Sequence of protein 1:
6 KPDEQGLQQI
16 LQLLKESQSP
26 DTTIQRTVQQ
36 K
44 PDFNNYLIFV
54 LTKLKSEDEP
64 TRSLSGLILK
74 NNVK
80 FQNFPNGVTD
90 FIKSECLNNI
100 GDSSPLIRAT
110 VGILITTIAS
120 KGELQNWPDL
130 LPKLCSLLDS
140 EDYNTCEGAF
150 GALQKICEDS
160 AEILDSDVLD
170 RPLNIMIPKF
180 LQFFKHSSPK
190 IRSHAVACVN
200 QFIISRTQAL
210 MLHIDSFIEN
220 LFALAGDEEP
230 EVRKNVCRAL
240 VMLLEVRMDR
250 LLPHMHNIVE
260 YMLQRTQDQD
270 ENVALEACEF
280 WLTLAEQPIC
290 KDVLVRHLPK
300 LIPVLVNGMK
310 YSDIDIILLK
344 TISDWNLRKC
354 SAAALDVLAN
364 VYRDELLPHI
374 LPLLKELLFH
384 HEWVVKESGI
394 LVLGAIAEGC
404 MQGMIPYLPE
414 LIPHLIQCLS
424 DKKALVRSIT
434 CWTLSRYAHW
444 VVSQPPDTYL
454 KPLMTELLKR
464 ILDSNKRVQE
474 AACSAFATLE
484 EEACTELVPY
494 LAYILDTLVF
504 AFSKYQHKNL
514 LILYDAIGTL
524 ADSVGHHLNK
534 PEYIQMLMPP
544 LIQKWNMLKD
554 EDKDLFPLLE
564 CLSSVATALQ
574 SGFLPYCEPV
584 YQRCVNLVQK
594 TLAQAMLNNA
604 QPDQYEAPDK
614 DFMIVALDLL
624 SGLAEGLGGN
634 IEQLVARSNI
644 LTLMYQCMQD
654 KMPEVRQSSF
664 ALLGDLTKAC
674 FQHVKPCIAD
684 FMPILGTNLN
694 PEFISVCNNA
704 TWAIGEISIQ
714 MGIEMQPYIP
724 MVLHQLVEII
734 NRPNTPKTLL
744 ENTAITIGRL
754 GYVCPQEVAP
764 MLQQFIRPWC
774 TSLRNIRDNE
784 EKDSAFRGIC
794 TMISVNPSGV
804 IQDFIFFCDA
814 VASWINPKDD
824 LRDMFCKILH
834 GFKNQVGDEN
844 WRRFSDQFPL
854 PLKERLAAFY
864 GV

Sequence of protein 2:
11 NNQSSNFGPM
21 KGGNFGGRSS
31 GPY

The following describes two proteins that form a bound complex.

Residue-level contacts at the interface:
Residue E784 in protein 1 interacts with residue F17 in protein 2 (closest heavy-atom distance 3.4 Å).
Residue E744 in protein 1 interacts with residue N16 in protein 2 (closest heavy-atom distance 2.8 Å).
Residue A480 in protein 1 interacts with residue R28 in protein 2 (closest heavy-atom distance 3.8 Å).
Residue N745 in protein 1 interacts with residue N16 in protein 2 (closest heavy-atom distance 3.6 Å).
Residue E484 in protein 1 is in contact with residue R28 in protein 2 (closest heavy-atom distance 2.8 Å).
Residue R777 in protein 1 contacts residue N11 in protein 2 (closest heavy-atom distance 3.5 Å).
Residue N778 in protein 1 is in contact with residue Q13 in protein 2 (closest heavy-atom distance 2.9 Å).
Residue S477 in protein 1 contacts residue S29 in protein 2 (closest heavy-atom distance 2.8 Å).
Residue I779 in protein 1 interacts with residue S15 in protein 2 (closest heavy-atom distance 3.6 Å).
Residue K352 in protein 1 interacts with residue P32 in protein 2 (closest heavy-atom distance 3.4 Å).
Residue N745 in protein 1 contacts residue G18 in protein 2 (closest heavy-atom distance 3.1 Å).
Residue I515 in protein 1 contacts residue G27 in protein 2 (closest heavy-atom distance 3.5 Å).
Residue N782 in protein 1 contacts residue S15 in protein 2 (closest heavy-atom distance 3.7 Å).
Residue I432 in protein 1 interacts with residue P32 in protein 2 (closest heavy-atom distance 3.7 Å).
Residue D518 in protein 1 is in contact with residue G27 in protein 2 (closest heavy-atom distance 3.6 Å).
Residue R780 in protein 1 contacts residue Q13 in protein 2 (closest heavy-atom distance 2.7 Å).
Residue R752 in protein 1 is in contact with residue F17 in protein 2 (closest heavy-atom distance 3.5 Å).
Residue I779 in protein 1 interacts with residue Q13 in protein 2 (closest heavy-atom distance 3.7 Å).
Residue D518 in protein 1 contacts residue R28 in protein 2 (closest heavy-atom distance 2.8 Å).
Residue Q660 in protein 1 is in contact with residue G22 in protein 2 (closest heavy-atom distance 3.3 Å).
Residue A356 in protein 1 interacts with residue Y33 in protein 2 (closest heavy-atom distance 3.7 Å).
Residue D614 in protein 1 interacts with residue F25 in protein 2 (closest heavy-atom distance 3.1 Å).
Residue A664 in protein 1 is in contact with residue P19 in protein 2 (closest heavy-atom distance 3.8 Å).
Residue P560 in protein 1 is in contact with residue F25 in protein 2 (closest heavy-atom distance 3.7 Å).
Residue N778 in protein 1 interacts with residue N12 in protein 2 (closest heavy-atom distance 3.3 Å).
Residue N701 in protein 1 contacts residue M20 in protein 2 (closest heavy-atom distance 3.8 Å).
Residue I617 in protein 1 interacts with residue F25 in protein 2 (closest heavy-atom distance 3.9 Å).
Residue W435 in protein 1 is in contact with residue Y33 in protein 2 (closest heavy-atom distance 3.6 Å).
Residue W705 in protein 1 interacts with residue G18 in protein 2 (closest heavy-atom distance 3.9 Å).
Residue R780 in protein 1 contacts residue N12 in protein 2 (closest heavy-atom distance 3.3 Å).
Residue E563 in protein 1 interacts with residue F25 in protein 2 (closest heavy-atom distance 3.9 Å).
Residue T741 in protein 1 contacts residue N16 in protein 2 (closest heavy-atom distance 3.0 Å).
Residue A355 in protein 1 is in contact with residue Y33 in protein 2 (closest heavy-atom distance 3.6 Å).
Residue R780 in protein 1 contacts residue S14 in protein 2 (closest heavy-atom distance 3.8 Å).
Residue D518 in protein 1 contacts residue G26 in protein 2 (closest heavy-atom distance 3.3 Å).
Residue N778 in protein 1 interacts with residue N11 in protein 2 (closest heavy-atom distance 3.1 Å).
Residue S698 in protein 1 contacts residue M20 in protein 2 (closest heavy-atom distance 3.7 Å).
Residue N702 in protein 1 contacts residue M20 in protein 2 (closest heavy-atom distance 2.7 Å).
Residue E473 in protein 1 interacts with residue S29 in protein 2 (closest heavy-atom distance 3.0 Å).
Residue E744 in protein 1 contacts residue S15 in protein 2 (closest heavy-atom distance 3.4 Å).
Residue S477 in protein 1 interacts with residue R28 in protein 2 (closest heavy-atom distance 3.5 Å).
Residue A398 in protein 1 is in contact with residue Y33 in protein 2 (closest heavy-atom distance 3.6 Å).
Residue D359 in protein 1 contacts residue Y33 in protein 2 (closest heavy-atom distance 2.5 Å).
Residue L394 in protein 1 contacts residue P32 in protein 2 (closest heavy-atom distance 3.9 Å).
Residue W705 in protein 1 interacts with residue F17 in protein 2 (closest heavy-atom distance 3.4 Å).
Residue F559 in protein 1 interacts with residue F25 in protein 2 (closest heavy-atom distance 3.5 Å).
Residue N702 in protein 1 contacts residue P19 in protein 2 (closest heavy-atom distance 3.2 Å).
Residue E709 in protein 1 interacts with residue F17 in protein 2 (closest heavy-atom distance 3.3 Å).
Residue R439 in protein 1 interacts with residue Y33 in protein 2 (closest heavy-atom distance 3.5 Å).
Residue T522 in protein 1 contacts residue R28 in protein 2 (closest heavy-atom distance 3.0 Å).
Residue W435 in protein 1 interacts with residue P32 in protein 2 (closest heavy-atom distance 3.5 Å).
Residue Q660 in protein 1 interacts with residue M20 in protein 2 (closest heavy-atom distance 2.8 Å).
Residue E744 in protein 1 interacts with residue F17 in protein 2 (closest heavy-atom distance 3.0 Å).
Residue K352 in protein 1 is in contact with residue Y33 in protein 2 (closest heavy-atom distance 3.6 Å).
Residue I748 in protein 1 interacts with residue F17 in protein 2 (closest heavy-atom distance 3.6 Å).
Residue W705 in protein 1 contacts residue P19 in protein 2 (closest heavy-atom distance 3.8 Å).
Residue I818 in protein 1 interacts with residue N12 in protein 2 (closest heavy-atom distance 3.8 Å).
Residue N701 in protein 1 interacts with residue G18 in protein 2 (closest heavy-atom distance 3.3 Å).
Residue V618 in protein 1 is in contact with residue F25 in protein 2 (closest heavy-atom distance 3.5 Å).
Residue N745 in protein 1 interacts with residue F17 in protein 2 (closest heavy-atom distance 3.7 Å).